These two protein chains interact to form a complex.

Sequence of chain B:
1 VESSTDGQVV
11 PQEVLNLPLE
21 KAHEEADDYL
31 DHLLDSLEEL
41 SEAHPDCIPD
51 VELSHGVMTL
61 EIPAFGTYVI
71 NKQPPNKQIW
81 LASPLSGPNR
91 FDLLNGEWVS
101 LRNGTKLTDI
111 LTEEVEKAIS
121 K

Contacts between the two chains:
Residue L114 in chain A interacts with residue E2 in chain B (closest heavy-atom distance 3.3 Å).
Residue L114 in chain A contacts residue V1 in chain B (closest heavy-atom distance 3.7 Å).
Residue L114 in chain A interacts with residue T5 in chain B (closest heavy-atom distance 3.8 Å).
Residue A43 in chain A interacts with residue P11 in chain B (closest heavy-atom distance 3.9 Å).
Residue V112 in chain A interacts with residue D6 in chain B (closest heavy-atom distance 3.5 Å).
Residue K125 in chain A contacts residue E20 in chain B (closest heavy-atom distance 3.6 Å).
Residue D122 in chain A contacts residue V14 in chain B (closest heavy-atom distance 3.4 Å).
Residue M140 in chain A is in contact with residue N95 in chain B (closest heavy-atom distance 3.7 Å).
Residue E121 in chain A is in contact with residue G7 in chain B (closest heavy-atom distance 3.6 Å).
Residue S142 in chain A interacts with residue N95 in chain B (closest heavy-atom distance 3.4 Å).
Residue G42 in chain A interacts with residue E13 in chain B (closest heavy-atom distance 4.0 Å).
Residue K129 in chain A interacts with residue P18 in chain B (closest heavy-atom distance 3.8 Å).
Residue N100 in chain A contacts residue G7 in chain B (closest heavy-atom distance 3.4 Å).
Residue A43 in chain A interacts with residue V14 in chain B (closest heavy-atom distance 4.7 Å).
Residue T139 in chain A contacts residue N95 in chain B (closest heavy-atom distance 3.3 Å).
Residue T139 in chain A interacts with residue L94 in chain B (closest heavy-atom distance 3.8 Å).
Residue G42 in chain A contacts residue L17 in chain B (closest heavy-atom distance 4.9 Å).
Residue H115 in chain A interacts with residue V9 in chain B (closest heavy-atom distance 4.7 Å).
Residue V41 in chain A interacts with residue L17 in chain B (closest heavy-atom distance 3.7 Å).
Residue A45 in chain A interacts with residue E13 in chain B (closest heavy-atom distance 3.8 Å).
Residue K113 in chain A contacts residue S4 in chain B (closest heavy-atom distance 3.0 Å).
Residue T101 in chain A contacts residue D6 in chain B (closest heavy-atom distance 3.9 Å).
Residue A126 in chain A contacts residue P18 in chain B (closest heavy-atom distance 4.1 Å).
Residue M140 in chain A interacts with residue G96 in chain B (closest heavy-atom distance 3.7 Å).
Residue K129 in chain A contacts residue L19 in chain B (closest heavy-atom distance 3.2 Å).
Residue K99 in chain A contacts residue D6 in chain B (closest heavy-atom distance 3.9 Å).
Residue H115 in chain A is in contact with residue V10 in chain B (closest heavy-atom distance 3.5 Å).
Residue D122 in chain A interacts with residue P18 in chain B (closest heavy-atom distance 4.4 Å).
Residue H115 in chain A interacts with residue E2 in chain B (closest heavy-atom distance 4.0 Å).
Residue D122 in chain A contacts residue G7 in chain B (closest heavy-atom distance 3.1 Å).
Residue V41 in chain A contacts residue V14 in chain B (closest heavy-atom distance 3.7 Å).
Residue D122 in chain A contacts residue L19 in chain B (closest heavy-atom distance 3.5 Å).
Residue D122 in chain A contacts residue V10 in chain B (closest heavy-atom distance 4.1 Å).
Residue C46 in chain A interacts with residue E13 in chain B (closest heavy-atom distance 3.5 Å).
Residue A43 in chain A is in contact with residue E13 in chain B (closest heavy-atom distance 3.8 Å).
Residue S142 in chain A is in contact with residue E97 in chain B (closest heavy-atom distance 3.4 Å).
Residue L141 in chain A is in contact with residue G96 in chain B (closest heavy-atom distance 4.3 Å).
Residue C116 in chain A contacts residue P11 in chain B (closest heavy-atom distance 3.8 Å).
Residue V112 in chain A interacts with residue T5 in chain B (closest heavy-atom distance 3.8 Å).
Residue H115 in chain A contacts residue V1 in chain B (closest heavy-atom distance 3.4 Å).
Residue E121 in chain A contacts residue Q8 in chain B (closest heavy-atom distance 4.5 Å).
Residue G42 in chain A is in contact with residue V14 in chain B (closest heavy-atom distance 4.8 Å).
Residue S142 in chain A interacts with residue K106 in chain B (closest heavy-atom distance 4.7 Å).
Residue N100 in chain A contacts residue D6 in chain B (closest heavy-atom distance 3.2 Å).
Residue L40 in chain A contacts residue L17 in chain B (closest heavy-atom distance 3.4 Å).
Residue E121 in chain A contacts residue L19 in chain B (closest heavy-atom distance 3.8 Å).
Residue L114 in chain A interacts with residue D6 in chain B (closest heavy-atom distance 3.9 Å).
Residue C46 in chain A contacts residue P11 in chain B (closest heavy-atom distance 3.8 Å).
Residue K125 in chain A is in contact with residue P18 in chain B (closest heavy-atom distance 3.8 Å).
Residue K113 in chain A is in contact with residue E2 in chain B (closest heavy-atom distance 3.5 Å).
Residue P44 in chain A contacts residue E13 in chain B (closest heavy-atom distance 3.6 Å).
Residue K125 in chain A is in contact with residue L19 in chain B (closest heavy-atom distance 4.0 Å).
Residue L114 in chain A is in contact with residue G7 in chain B (closest heavy-atom distance 4.0 Å).
Residue E121 in chain A is in contact with residue D6 in chain B (closest heavy-atom distance 3.1 Å).
Residue L119 in chain A contacts residue V14 in chain B (closest heavy-atom distance 4.0 Å).
Residue K113 in chain A contacts residue T5 in chain B (closest heavy-atom distance 3.1 Å).
Residue S142 in chain A interacts with residue G96 in chain B (closest heavy-atom distance 3.8 Å).
Residue H115 in chain A contacts residue P11 in chain B (closest heavy-atom distance 3.8 Å).
Residue K129 in chain A is in contact with residue E20 in chain B (closest heavy-atom distance 3.7 Å).
Residue L114 in chain A interacts with residue V9 in chain B (closest heavy-atom distance 3.3 Å).

Sequence of chain A:
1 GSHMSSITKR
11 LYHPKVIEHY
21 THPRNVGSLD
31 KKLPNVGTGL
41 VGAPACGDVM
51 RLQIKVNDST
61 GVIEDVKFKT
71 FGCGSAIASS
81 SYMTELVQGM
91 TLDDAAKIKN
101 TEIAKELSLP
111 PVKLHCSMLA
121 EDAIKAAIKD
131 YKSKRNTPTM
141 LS